Interface contacts:
Residue C549 in protein 2 contacts residue T461 in protein 1 (closest heavy-atom distance 4.7 Å).
Residue I507 in protein 2 contacts residue R508 in protein 1 (closest heavy-atom distance 4.8 Å).
Residue K553 in protein 2 is in contact with residue T461 in protein 1 (closest heavy-atom distance 4.3 Å).

These two protein chains interact to form a complex.

Sequence of protein 2:
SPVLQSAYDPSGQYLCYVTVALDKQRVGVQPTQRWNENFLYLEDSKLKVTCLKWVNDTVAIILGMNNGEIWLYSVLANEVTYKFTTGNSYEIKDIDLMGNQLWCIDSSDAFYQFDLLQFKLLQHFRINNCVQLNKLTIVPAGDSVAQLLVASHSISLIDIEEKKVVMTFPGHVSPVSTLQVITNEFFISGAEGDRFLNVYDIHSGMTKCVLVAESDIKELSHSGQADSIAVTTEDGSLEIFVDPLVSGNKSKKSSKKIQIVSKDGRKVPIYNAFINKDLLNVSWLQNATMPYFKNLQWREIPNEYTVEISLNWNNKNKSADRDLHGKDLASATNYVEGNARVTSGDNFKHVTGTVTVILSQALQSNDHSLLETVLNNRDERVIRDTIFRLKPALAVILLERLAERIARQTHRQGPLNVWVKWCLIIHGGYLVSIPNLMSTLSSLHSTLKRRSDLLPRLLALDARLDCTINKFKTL

Sequence of protein 1:
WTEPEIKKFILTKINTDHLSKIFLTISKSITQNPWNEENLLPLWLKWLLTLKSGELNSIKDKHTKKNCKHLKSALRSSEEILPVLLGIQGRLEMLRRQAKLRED